Interface contacts:
Residue Y156 in protein 1 interacts with residue T6 in protein 2 (closest heavy-atom distance 2.8 Å).
Residue W73 in protein 1 is in contact with residue A7 in protein 2 (closest heavy-atom distance 3.0 Å).
Residue N80 in protein 1 contacts residue M9 in protein 2 (closest heavy-atom distance 2.8 Å).
Residue M5 in protein 1 interacts with residue M1 in protein 2 (closest heavy-atom distance 3.9 Å).
Residue F33 in protein 1 interacts with residue M1 in protein 2 (closest heavy-atom distance 4.7 Å).
Residue L114 in protein 1 contacts residue L3 in protein 2 (closest heavy-atom distance 4.2 Å).
Residue Y84 in protein 1 contacts residue M9 in protein 2 (closest heavy-atom distance 2.6 Å).
Residue A152 in protein 1 contacts residue A7 in protein 2 (closest heavy-atom distance 4.8 Å).
Residue S150 in protein 1 is in contact with residue A7 in protein 2 (closest heavy-atom distance 3.9 Å).
Residue H155 in protein 1 interacts with residue R4 in protein 2 (closest heavy-atom distance 3.0 Å).
Residue W73 in protein 1 is in contact with residue T6 in protein 2 (closest heavy-atom distance 3.0 Å).
Residue H155 in protein 1 interacts with residue T6 in protein 2 (closest heavy-atom distance 3.5 Å).
Residue E9 in protein 1 contacts residue L3 in protein 2 (closest heavy-atom distance 4.5 Å).
Residue Y159 in protein 1 interacts with residue M1 in protein 2 (closest heavy-atom distance 2.5 Å).
Residue W147 in protein 1 interacts with residue A7 in protein 2 (closest heavy-atom distance 3.1 Å).
Residue A152 in protein 1 contacts residue T6 in protein 2 (closest heavy-atom distance 3.9 Å).
Residue Q70 in protein 1 is in contact with residue L3 in protein 2 (closest heavy-atom distance 3.4 Å).
Residue Y156 in protein 1 interacts with residue A7 in protein 2 (closest heavy-atom distance 4.1 Å).
Residue W73 in protein 1 is in contact with residue V8 in protein 2 (closest heavy-atom distance 3.4 Å).
Residue L81 in protein 1 is in contact with residue M9 in protein 2 (closest heavy-atom distance 3.8 Å).
Residue Y156 in protein 1 is in contact with residue R4 in protein 2 (closest heavy-atom distance 3.6 Å).
Residue E163 in protein 1 contacts residue M1 in protein 2 (closest heavy-atom distance 4.1 Å).
Residue W147 in protein 1 is in contact with residue M9 in protein 2 (closest heavy-atom distance 3.7 Å).
Residue Y159 in protein 1 interacts with residue C2 in protein 2 (closest heavy-atom distance 3.8 Å).
Residue N80 in protein 1 interacts with residue V8 in protein 2 (closest heavy-atom distance 4.0 Å).
Residue L95 in protein 1 is in contact with residue M9 in protein 2 (closest heavy-atom distance 3.8 Å).
Residue S77 in protein 1 interacts with residue M9 in protein 2 (closest heavy-atom distance 3.1 Å).
Residue Y7 in protein 1 interacts with residue C2 in protein 2 (closest heavy-atom distance 3.5 Å).
Residue I124 in protein 1 is in contact with residue M9 in protein 2 (closest heavy-atom distance 4.4 Å).
Residue Y45 in protein 1 contacts residue C2 in protein 2 (closest heavy-atom distance 3.6 Å).
Residue S99 in protein 1 contacts residue L3 in protein 2 (closest heavy-atom distance 4.3 Å).
Residue T143 in protein 1 is in contact with residue M9 in protein 2 (closest heavy-atom distance 2.8 Å).
Residue Y159 in protein 1 is in contact with residue L3 in protein 2 (closest heavy-atom distance 3.6 Å).
Residue K66 in protein 1 contacts residue C2 in protein 2 (closest heavy-atom distance 2.8 Å).
Residue E63 in protein 1 contacts residue C2 in protein 2 (closest heavy-atom distance 3.1 Å).
Residue R62 in protein 1 interacts with residue M1 in protein 2 (closest heavy-atom distance 4.4 Å).
Residue Q97 in protein 1 is in contact with residue L3 in protein 2 (closest heavy-atom distance 4.2 Å).
Residue K66 in protein 1 is in contact with residue L3 in protein 2 (closest heavy-atom distance 5.0 Å).
Residue V76 in protein 1 is in contact with residue V8 in protein 2 (closest heavy-atom distance 3.8 Å).
Residue K146 in protein 1 interacts with residue M9 in protein 2 (closest heavy-atom distance 2.8 Å).
Residue Y156 in protein 1 is in contact with residue L3 in protein 2 (closest heavy-atom distance 3.9 Å).
Residue Y59 in protein 1 interacts with residue M1 in protein 2 (closest heavy-atom distance 4.1 Å).
Residue I142 in protein 1 interacts with residue M9 in protein 2 (closest heavy-atom distance 5.0 Å).
Residue Y171 in protein 1 interacts with residue M1 in protein 2 (closest heavy-atom distance 2.6 Å).
Residue Q70 in protein 1 contacts residue R4 in protein 2 (closest heavy-atom distance 3.9 Å).
Residue W147 in protein 1 contacts residue V8 in protein 2 (closest heavy-atom distance 2.9 Å).
Residue K146 in protein 1 is in contact with residue V8 in protein 2 (closest heavy-atom distance 3.6 Å).
Residue Y7 in protein 1 interacts with residue M1 in protein 2 (closest heavy-atom distance 2.9 Å).
Residue Y123 in protein 1 interacts with residue M9 in protein 2 (closest heavy-atom distance 3.7 Å).
Residue E63 in protein 1 is in contact with residue M1 in protein 2 (closest heavy-atom distance 3.3 Å).
Residue S77 in protein 1 contacts residue V8 in protein 2 (closest heavy-atom distance 3.9 Å).
Residue W73 in protein 1 contacts residue M9 in protein 2 (closest heavy-atom distance 3.9 Å).
Residue K66 in protein 1 interacts with residue R4 in protein 2 (closest heavy-atom distance 3.5 Å).
Residue H155 in protein 1 contacts residue L3 in protein 2 (closest heavy-atom distance 4.2 Å).
Residue K66 in protein 1 is in contact with residue M1 in protein 2 (closest heavy-atom distance 3.2 Å).
Residue F116 in protein 1 contacts residue M9 in protein 2 (closest heavy-atom distance 3.5 Å).
Residue W167 in protein 1 contacts residue M1 in protein 2 (closest heavy-atom distance 3.7 Å).

Sequence of protein 1:
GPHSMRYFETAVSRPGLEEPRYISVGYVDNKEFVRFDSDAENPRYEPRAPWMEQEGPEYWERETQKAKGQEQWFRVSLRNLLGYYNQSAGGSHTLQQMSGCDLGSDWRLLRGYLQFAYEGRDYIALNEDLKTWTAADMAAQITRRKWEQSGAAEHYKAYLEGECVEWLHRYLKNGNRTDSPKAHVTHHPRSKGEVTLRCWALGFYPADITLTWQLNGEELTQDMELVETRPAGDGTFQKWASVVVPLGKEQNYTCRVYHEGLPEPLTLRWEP

The following describes two proteins that form a bound complex.

Sequence of protein 2:
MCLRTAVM